Sequence of the first protein:
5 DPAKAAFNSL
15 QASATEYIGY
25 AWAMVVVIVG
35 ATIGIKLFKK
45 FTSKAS

These two protein chains interact to form a complex.

Sequence of the second protein:
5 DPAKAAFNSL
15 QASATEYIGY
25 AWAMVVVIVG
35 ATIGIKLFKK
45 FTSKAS

Residue-level contacts at the interface:
Residue D5 in the first protein is in contact with residue S17 in the second protein (closest heavy-atom distance 4.9 Å).
Residue D5 in the first protein contacts residue Y21 in the second protein (closest heavy-atom distance 4.4 Å).
Residue F11 in the first protein interacts with residue Y24 in the second protein (closest heavy-atom distance 3.6 Å).
Residue F11 in the first protein is in contact with residue A25 in the second protein (closest heavy-atom distance 4.2 Å).
Residue A25 in the first protein is in contact with residue I39 in the second protein (closest heavy-atom distance 4.4 Å).
Residue Q15 in the first protein is in contact with residue A27 in the second protein (closest heavy-atom distance 3.3 Å).
Residue V33 in the first protein is in contact with residue F42 in the second protein (closest heavy-atom distance 3.5 Å).
Residue F11 in the first protein is in contact with residue M28 in the second protein (closest heavy-atom distance 3.8 Å).
Residue K40 in the first protein contacts residue S50 in the second protein (closest heavy-atom distance 3.0 Å).
Residue Q15 in the first protein is in contact with residue V31 in the second protein (closest heavy-atom distance 3.9 Å).
Residue V29 in the first protein contacts residue F42 in the second protein (closest heavy-atom distance 4.6 Å).
Residue Q15 in the first protein is in contact with residue M28 in the second protein (closest heavy-atom distance 4.1 Å).
Residue W26 in the first protein is in contact with residue A35 in the second protein (closest heavy-atom distance 4.4 Å).
Residue L14 in the first protein is in contact with residue M28 in the second protein (closest heavy-atom distance 4.4 Å).
Residue I22 in the first protein contacts residue I32 in the second protein (closest heavy-atom distance 4.3 Å).
Residue K40 in the first protein contacts residue S47 in the second protein (closest heavy-atom distance 3.0 Å).
Residue I22 in the first protein is in contact with residue V31 in the second protein (closest heavy-atom distance 3.7 Å).
Residue I22 in the first protein interacts with residue A35 in the second protein (closest heavy-atom distance 3.6 Å).
Residue A18 in the first protein contacts residue I32 in the second protein (closest heavy-atom distance 3.7 Å).
Residue Q15 in the first protein interacts with residue Y24 in the second protein (closest heavy-atom distance 4.8 Å).
Residue K44 in the first protein contacts residue S50 in the second protein (closest heavy-atom distance 3.4 Å).
Residue V33 in the first protein is in contact with residue K43 in the second protein (closest heavy-atom distance 3.9 Å).
Residue V29 in the first protein is in contact with residue I39 in the second protein (closest heavy-atom distance 3.9 Å).
Residue L41 in the first protein is in contact with residue S50 in the second protein (closest heavy-atom distance 4.0 Å).
Residue W26 in the first protein is in contact with residue F42 in the second protein (closest heavy-atom distance 3.9 Å).
Residue W26 in the first protein interacts with residue G38 in the second protein (closest heavy-atom distance 3.5 Å).
Residue K8 in the first protein is in contact with residue Y24 in the second protein (closest heavy-atom distance 3.4 Å).
Residue V33 in the first protein contacts residue T46 in the second protein (closest heavy-atom distance 3.5 Å).
Residue V30 in the first protein interacts with residue F42 in the second protein (closest heavy-atom distance 4.3 Å).
Residue I37 in the first protein interacts with residue S47 in the second protein (closest heavy-atom distance 4.5 Å).
Residue T19 in the first protein interacts with residue V31 in the second protein (closest heavy-atom distance 4.7 Å).
Residue V29 in the first protein interacts with residue K43 in the second protein (closest heavy-atom distance 4.1 Å).
Residue W26 in the first protein interacts with residue I39 in the second protein (closest heavy-atom distance 3.6 Å).
Residue I37 in the first protein is in contact with residue T46 in the second protein (closest heavy-atom distance 3.5 Å).
Residue I37 in the first protein is in contact with residue S50 in the second protein (closest heavy-atom distance 3.4 Å).
Residue A7 in the first protein is in contact with residue Y21 in the second protein (closest heavy-atom distance 3.4 Å).
Residue F11 in the first protein contacts residue Y21 in the second protein (closest heavy-atom distance 4.2 Å).